These two protein chains interact to form a complex.

Interface contacts:
Residue A151 in chain A is in contact with residue I318 in chain B (closest heavy-atom distance 3.4 Å).
Residue L146 in chain A is in contact with residue L147 in chain B (closest heavy-atom distance 4.5 Å).
Residue A148 in chain A contacts residue I318 in chain B (closest heavy-atom distance 3.8 Å).
Residue A158 in chain A interacts with residue T311 in chain B (closest heavy-atom distance 4.3 Å).
Residue T142 in chain A interacts with residue T142 in chain B (closest heavy-atom distance 4.7 Å).
Residue L146 in chain A interacts with residue L146 in chain B (closest heavy-atom distance 4.2 Å).
Residue I318 in chain A contacts residue L152 in chain B (closest heavy-atom distance 4.1 Å).
Residue S143 in chain A interacts with residue L85 in chain B (closest heavy-atom distance 3.6 Å).
Residue F135 in chain A is in contact with residue L322 in chain B (closest heavy-atom distance 3.4 Å).
Residue T142 in chain A contacts residue S143 in chain B (closest heavy-atom distance 3.6 Å).
Residue Y165 in chain A contacts residue L298 in chain B (closest heavy-atom distance 3.1 Å).
Residue F135 in chain A interacts with residue I318 in chain B (closest heavy-atom distance 3.7 Å).
Residue W162 in chain A is in contact with residue L303 in chain B (closest heavy-atom distance 4.4 Å).
Residue W162 in chain A interacts with residue V307 in chain B (closest heavy-atom distance 3.4 Å).
Residue A310 in chain A contacts residue I154 in chain B (closest heavy-atom distance 3.4 Å).
Residue I155 in chain A interacts with residue A314 in chain B (closest heavy-atom distance 3.5 Å).
Residue L322 in chain A contacts residue R144 in chain B (closest heavy-atom distance 4.5 Å).
Residue I318 in chain A contacts residue A151 in chain B (closest heavy-atom distance 3.3 Å).
Residue A151 in chain A contacts residue F317 in chain B (closest heavy-atom distance 4.4 Å).
Residue R144 in chain A is in contact with residue L321 in chain B (closest heavy-atom distance 2.5 Å).
Residue W162 in chain A is in contact with residue T311 in chain B (closest heavy-atom distance 2.9 Å).
Residue S143 in chain A interacts with residue T142 in chain B (closest heavy-atom distance 3.4 Å).
Residue V307 in chain A interacts with residue W162 in chain B (closest heavy-atom distance 3.2 Å).
Residue R144 in chain A interacts with residue A324 in chain B (closest heavy-atom distance 4.5 Å).
Residue L90 in chain A is in contact with residue V150 in chain B (closest heavy-atom distance 4.7 Å).
Residue L172 in chain A interacts with residue L172 in chain B (closest heavy-atom distance 4.5 Å).
Residue L321 in chain A is in contact with residue R144 in chain B (closest heavy-atom distance 2.5 Å).
Residue A148 in chain A contacts residue L321 in chain B (closest heavy-atom distance 3.6 Å).
Residue P315 in chain A contacts residue I155 in chain B (closest heavy-atom distance 4.5 Å).
Residue L152 in chain A is in contact with residue I318 in chain B (closest heavy-atom distance 3.6 Å).
Residue L322 in chain A is in contact with residue F135 in chain B (closest heavy-atom distance 3.6 Å).
Residue L147 in chain A contacts residue L146 in chain B (closest heavy-atom distance 4.5 Å).
Residue I155 in chain A is in contact with residue P315 in chain B (closest heavy-atom distance 4.1 Å).
Residue I155 in chain A contacts residue I318 in chain B (closest heavy-atom distance 4.4 Å).
Residue L321 in chain A interacts with residue A148 in chain B (closest heavy-atom distance 3.6 Å).
Residue F255 in chain A contacts residue I154 in chain B (closest heavy-atom distance 4.1 Å).
Residue L147 in chain A contacts residue L85 in chain B (closest heavy-atom distance 3.3 Å).
Residue I318 in chain A interacts with residue A148 in chain B (closest heavy-atom distance 3.7 Å).
Residue T311 in chain A is in contact with residue I154 in chain B (closest heavy-atom distance 4.7 Å).
Residue F317 in chain A interacts with residue A151 in chain B (closest heavy-atom distance 4.4 Å).
Residue A324 in chain A contacts residue R144 in chain B (closest heavy-atom distance 4.5 Å).
Residue L321 in chain A contacts residue L147 in chain B (closest heavy-atom distance 3.2 Å).
Residue L85 in chain A contacts residue S143 in chain B (closest heavy-atom distance 3.8 Å).
Residue A314 in chain A contacts residue I155 in chain B (closest heavy-atom distance 3.9 Å).
Residue F317 in chain A contacts residue L147 in chain B (closest heavy-atom distance 3.4 Å).
Residue T311 in chain A interacts with residue A158 in chain B (closest heavy-atom distance 4.3 Å).
Residue R144 in chain A contacts residue L322 in chain B (closest heavy-atom distance 4.7 Å).
Residue A314 in chain A is in contact with residue A151 in chain B (closest heavy-atom distance 3.7 Å).
Residue I154 in chain A interacts with residue A314 in chain B (closest heavy-atom distance 3.9 Å).
Residue A151 in chain A interacts with residue A314 in chain B (closest heavy-atom distance 3.5 Å).
Residue L147 in chain A interacts with residue L321 in chain B (closest heavy-atom distance 3.3 Å).
Residue L147 in chain A contacts residue F317 in chain B (closest heavy-atom distance 3.3 Å).
Residue A314 in chain A contacts residue I154 in chain B (closest heavy-atom distance 3.9 Å).
Residue I154 in chain A interacts with residue F255 in chain B (closest heavy-atom distance 3.9 Å).
Residue L85 in chain A contacts residue L147 in chain B (closest heavy-atom distance 3.4 Å).
Residue I318 in chain A is in contact with residue F135 in chain B (closest heavy-atom distance 3.8 Å).
Residue I154 in chain A is in contact with residue A310 in chain B (closest heavy-atom distance 3.9 Å).
Residue I318 in chain A contacts residue I155 in chain B (closest heavy-atom distance 4.5 Å).
Residue T311 in chain A interacts with residue W162 in chain B (closest heavy-atom distance 2.9 Å).
Residue L298 in chain A contacts residue Y165 in chain B (closest heavy-atom distance 3.3 Å).

Sequence of chain B:
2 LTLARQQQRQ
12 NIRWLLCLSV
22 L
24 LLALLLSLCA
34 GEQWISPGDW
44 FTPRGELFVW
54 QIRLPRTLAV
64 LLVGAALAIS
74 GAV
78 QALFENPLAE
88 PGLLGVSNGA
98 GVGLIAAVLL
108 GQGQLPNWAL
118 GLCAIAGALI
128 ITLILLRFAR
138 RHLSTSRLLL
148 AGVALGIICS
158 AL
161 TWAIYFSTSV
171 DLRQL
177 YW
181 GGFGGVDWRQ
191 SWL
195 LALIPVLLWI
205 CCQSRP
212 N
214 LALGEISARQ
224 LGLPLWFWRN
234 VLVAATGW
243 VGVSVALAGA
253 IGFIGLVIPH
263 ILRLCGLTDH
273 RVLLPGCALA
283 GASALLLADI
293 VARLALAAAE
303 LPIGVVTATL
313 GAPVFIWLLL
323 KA

Sequence of chain A:
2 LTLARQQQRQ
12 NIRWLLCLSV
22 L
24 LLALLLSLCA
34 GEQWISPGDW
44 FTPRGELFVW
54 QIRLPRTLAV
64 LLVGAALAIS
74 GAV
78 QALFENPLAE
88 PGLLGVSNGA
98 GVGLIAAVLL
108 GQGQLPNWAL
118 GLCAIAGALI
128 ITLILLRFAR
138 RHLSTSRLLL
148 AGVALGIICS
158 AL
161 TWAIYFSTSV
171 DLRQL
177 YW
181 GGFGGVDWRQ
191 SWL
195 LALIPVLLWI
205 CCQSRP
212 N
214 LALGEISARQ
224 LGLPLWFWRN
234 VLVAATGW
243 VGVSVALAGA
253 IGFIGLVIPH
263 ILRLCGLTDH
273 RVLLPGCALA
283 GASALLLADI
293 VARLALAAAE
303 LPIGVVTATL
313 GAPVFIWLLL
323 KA